Contacts between the two chains:
Residue H1055 in protein 1 interacts with residue D108 in protein 2 (closest heavy-atom distance 4.0 Å).
Residue R1064 in protein 1 contacts residue Q109 in protein 2 (closest heavy-atom distance 4.0 Å).
Residue F1052 in protein 1 contacts residue D107 in protein 2 (closest heavy-atom distance 3.7 Å).
Residue R1064 in protein 1 contacts residue D108 in protein 2 (closest heavy-atom distance 4.4 Å).
Residue N1060 in protein 1 interacts with residue D108 in protein 2 (closest heavy-atom distance 4.2 Å).
Residue N1093 in protein 1 is in contact with residue C193 in protein 2 (closest heavy-atom distance 3.0 Å).
Residue F1052 in protein 1 is in contact with residue D108 in protein 2 (closest heavy-atom distance 3.7 Å).

The following describes two proteins that form a bound complex.

Sequence of protein 1:
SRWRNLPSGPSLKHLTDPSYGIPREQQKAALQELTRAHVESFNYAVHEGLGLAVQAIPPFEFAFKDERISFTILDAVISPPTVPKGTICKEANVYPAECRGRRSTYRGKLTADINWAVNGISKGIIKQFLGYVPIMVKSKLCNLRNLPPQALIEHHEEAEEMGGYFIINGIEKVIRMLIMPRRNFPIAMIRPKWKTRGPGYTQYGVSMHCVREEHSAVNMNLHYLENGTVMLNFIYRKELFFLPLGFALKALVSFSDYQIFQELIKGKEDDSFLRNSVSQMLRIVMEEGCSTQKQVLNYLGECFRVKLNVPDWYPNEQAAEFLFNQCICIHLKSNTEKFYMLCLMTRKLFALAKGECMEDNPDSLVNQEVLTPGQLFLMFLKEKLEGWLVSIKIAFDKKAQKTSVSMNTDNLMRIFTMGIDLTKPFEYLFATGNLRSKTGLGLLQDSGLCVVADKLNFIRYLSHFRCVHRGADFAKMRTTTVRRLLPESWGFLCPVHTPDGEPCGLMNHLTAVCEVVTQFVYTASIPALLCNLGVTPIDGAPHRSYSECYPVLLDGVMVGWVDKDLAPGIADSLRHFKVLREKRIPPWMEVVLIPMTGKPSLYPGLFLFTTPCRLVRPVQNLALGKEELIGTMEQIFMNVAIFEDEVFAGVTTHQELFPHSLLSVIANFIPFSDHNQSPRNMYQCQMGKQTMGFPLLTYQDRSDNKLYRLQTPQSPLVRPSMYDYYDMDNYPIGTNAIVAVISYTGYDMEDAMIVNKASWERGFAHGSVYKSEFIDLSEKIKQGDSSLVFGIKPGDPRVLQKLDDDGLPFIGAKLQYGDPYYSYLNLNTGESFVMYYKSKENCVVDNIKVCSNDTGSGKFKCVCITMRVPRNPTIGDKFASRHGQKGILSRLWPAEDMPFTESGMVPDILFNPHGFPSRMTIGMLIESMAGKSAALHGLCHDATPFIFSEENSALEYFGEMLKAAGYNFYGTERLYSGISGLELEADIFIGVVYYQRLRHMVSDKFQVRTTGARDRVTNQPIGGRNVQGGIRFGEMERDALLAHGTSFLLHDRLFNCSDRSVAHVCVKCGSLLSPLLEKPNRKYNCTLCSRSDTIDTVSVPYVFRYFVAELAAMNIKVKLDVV

Sequence of protein 2:
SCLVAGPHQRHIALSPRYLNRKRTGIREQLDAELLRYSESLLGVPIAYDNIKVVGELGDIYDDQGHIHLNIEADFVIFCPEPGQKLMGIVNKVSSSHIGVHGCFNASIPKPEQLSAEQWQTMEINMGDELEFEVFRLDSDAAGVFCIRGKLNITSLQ